Residue-level contacts at the interface:
Residue V113 in the second protein contacts residue Q64 in the first protein (closest heavy-atom distance 3.6 Å).
Residue D86 in the second protein contacts residue L63 in the first protein (closest heavy-atom distance 4.2 Å).
Residue A119 in the second protein is in contact with residue T81 in the first protein (closest heavy-atom distance 4.0 Å).
Residue R89 in the second protein contacts residue Y67 in the first protein (closest heavy-atom distance 4.2 Å).
Residue S116 in the second protein interacts with residue R68 in the first protein (closest heavy-atom distance 3.4 Å).
Residue R105 in the second protein is in contact with residue E20 in the first protein (closest heavy-atom distance 3.4 Å).
Residue N102 in the second protein interacts with residue P42 in the first protein (closest heavy-atom distance 3.1 Å).
Residue N102 in the second protein is in contact with residue K55 in the first protein (closest heavy-atom distance 4.0 Å).
Residue V100 in the second protein is in contact with residue R59 in the first protein (closest heavy-atom distance 3.4 Å).
Residue V100 in the second protein interacts with residue E56 in the first protein (closest heavy-atom distance 3.6 Å).
Residue R105 in the second protein interacts with residue P16 in the first protein (closest heavy-atom distance 3.5 Å).
Residue A112 in the second protein interacts with residue V60 in the first protein (closest heavy-atom distance 3.6 Å).
Residue F111 in the second protein contacts residue V60 in the first protein (closest heavy-atom distance 4.1 Å).
Residue S103 in the second protein interacts with residue F17 in the first protein (closest heavy-atom distance 4.6 Å).
Residue P115 in the second protein is in contact with residue R68 in the first protein (closest heavy-atom distance 3.1 Å).
Residue V100 in the second protein contacts residue K55 in the first protein (closest heavy-atom distance 3.6 Å).
Residue A119 in the second protein interacts with residue I85 in the first protein (closest heavy-atom distance 4.3 Å).
Residue R105 in the second protein contacts residue F17 in the first protein (closest heavy-atom distance 3.6 Å).
Residue T114 in the second protein interacts with residue Y67 in the first protein (closest heavy-atom distance 4.0 Å).
Residue L93 in the second protein interacts with residue L63 in the first protein (closest heavy-atom distance 4.1 Å).
Residue P109 in the second protein contacts residue E56 in the first protein (closest heavy-atom distance 4.2 Å).
Residue V113 in the second protein interacts with residue Y67 in the first protein (closest heavy-atom distance 3.9 Å).
Residue Q87 in the second protein is in contact with residue R59 in the first protein (closest heavy-atom distance 4.0 Å).
Residue K99 in the second protein contacts residue K55 in the first protein (closest heavy-atom distance 4.5 Å).
Residue Y101 in the second protein interacts with residue H53 in the first protein (closest heavy-atom distance 4.4 Å).
Residue E90 in the second protein is in contact with residue R59 in the first protein (closest heavy-atom distance 3.2 Å).
Residue L93 in the second protein interacts with residue A66 in the first protein (closest heavy-atom distance 4.0 Å).
Residue Y101 in the second protein is in contact with residue E49 in the first protein (closest heavy-atom distance 3.5 Å).
Residue Y101 in the second protein interacts with residue C50 in the first protein (closest heavy-atom distance 3.2 Å).
Residue A119 in the second protein is in contact with residue A82 in the first protein (closest heavy-atom distance 3.4 Å).
Residue Y101 in the second protein interacts with residue F17 in the first protein (closest heavy-atom distance 3.7 Å).
Residue F111 in the second protein is in contact with residue A57 in the first protein (closest heavy-atom distance 3.6 Å).
Residue T114 in the second protein interacts with residue Q64 in the first protein (closest heavy-atom distance 3.2 Å).
Residue E90 in the second protein interacts with residue L63 in the first protein (closest heavy-atom distance 3.5 Å).
Residue V113 in the second protein interacts with residue V60 in the first protein (closest heavy-atom distance 3.5 Å).
Residue A112 in the second protein contacts residue Q64 in the first protein (closest heavy-atom distance 4.0 Å).
Residue D86 in the second protein interacts with residue R59 in the first protein (closest heavy-atom distance 2.7 Å).
Residue Y101 in the second protein is in contact with residue D46 in the first protein (closest heavy-atom distance 3.5 Å).
Residue F111 in the second protein contacts residue E56 in the first protein (closest heavy-atom distance 3.0 Å).
Residue N102 in the second protein is in contact with residue D46 in the first protein (closest heavy-atom distance 2.9 Å).
Residue T114 in the second protein is in contact with residue R68 in the first protein (closest heavy-atom distance 2.9 Å).
Residue V107 in the second protein contacts residue F17 in the first protein (closest heavy-atom distance 3.9 Å).
Residue V113 in the second protein contacts residue L63 in the first protein (closest heavy-atom distance 3.3 Å).
Residue V100 in the second protein interacts with residue E49 in the first protein (closest heavy-atom distance 3.2 Å).
Residue I98 in the second protein is in contact with residue R59 in the first protein (closest heavy-atom distance 3.4 Å).
Residue L93 in the second protein is in contact with residue A70 in the first protein (closest heavy-atom distance 3.8 Å).
Residue A119 in the second protein contacts residue P80 in the first protein (closest heavy-atom distance 4.0 Å).
Residue L94 in the second protein interacts with residue A66 in the first protein (closest heavy-atom distance 3.9 Å).
Residue F111 in the second protein interacts with residue H53 in the first protein (closest heavy-atom distance 3.7 Å).
Residue N102 in the second protein interacts with residue E45 in the first protein (closest heavy-atom distance 3.5 Å).
Residue L93 in the second protein interacts with residue Y67 in the first protein (closest heavy-atom distance 3.5 Å).
Residue E121 in the second protein contacts residue T81 in the first protein (closest heavy-atom distance 3.6 Å).
Residue T110 in the second protein is in contact with residue H53 in the first protein (closest heavy-atom distance 3.8 Å).
Residue Q120 in the second protein is in contact with residue P79 in the first protein (closest heavy-atom distance 3.8 Å).
Residue P115 in the second protein is in contact with residue Y67 in the first protein (closest heavy-atom distance 4.0 Å).
Residue S103 in the second protein contacts residue D46 in the first protein (closest heavy-atom distance 3.8 Å).
Residue T110 in the second protein interacts with residue E56 in the first protein (closest heavy-atom distance 3.1 Å).
Residue L94 in the second protein is in contact with residue L63 in the first protein (closest heavy-atom distance 3.9 Å).
Residue L94 in the second protein interacts with residue A62 in the first protein (closest heavy-atom distance 4.2 Å).
Residue E121 in the second protein interacts with residue A82 in the first protein (closest heavy-atom distance 4.1 Å).

This data describes a binding interaction between two proteins.

Sequence of the second protein:
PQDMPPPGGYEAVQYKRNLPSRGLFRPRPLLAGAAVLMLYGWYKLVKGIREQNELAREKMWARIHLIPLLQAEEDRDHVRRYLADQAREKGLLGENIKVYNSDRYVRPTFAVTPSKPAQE

Sequence of the first protein:
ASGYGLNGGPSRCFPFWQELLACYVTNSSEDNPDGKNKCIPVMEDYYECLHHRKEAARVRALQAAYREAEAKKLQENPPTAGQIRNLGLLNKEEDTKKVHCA